Sequence of the second protein:
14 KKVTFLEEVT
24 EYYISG

This data describes a binding interaction between two proteins.

Sequence of the first protein:
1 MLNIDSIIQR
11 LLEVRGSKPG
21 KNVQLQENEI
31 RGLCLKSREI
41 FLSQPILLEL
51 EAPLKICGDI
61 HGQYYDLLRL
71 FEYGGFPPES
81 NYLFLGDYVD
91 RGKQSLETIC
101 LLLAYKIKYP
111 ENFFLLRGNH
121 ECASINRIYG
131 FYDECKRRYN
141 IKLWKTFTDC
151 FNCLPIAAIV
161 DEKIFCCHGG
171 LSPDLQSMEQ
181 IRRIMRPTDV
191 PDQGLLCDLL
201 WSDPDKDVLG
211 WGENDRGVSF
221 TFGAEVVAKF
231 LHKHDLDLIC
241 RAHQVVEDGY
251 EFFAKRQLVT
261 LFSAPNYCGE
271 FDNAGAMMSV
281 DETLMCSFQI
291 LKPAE

Contacts between the two chains:
Residue F288 in the first protein interacts with residue E21 in the second protein (closest heavy-atom distance 4.6 Å).
Residue A294 in the first protein interacts with residue Y26 in the second protein (closest heavy-atom distance 4.1 Å).
Residue T283 in the first protein interacts with residue K14 in the second protein (closest heavy-atom distance 4.4 Å).
Residue R256 in the first protein is in contact with residue F18 in the second protein (closest heavy-atom distance 3.5 Å).
Residue L284 in the first protein interacts with residue T17 in the second protein (closest heavy-atom distance 3.1 Å).
Residue M285 in the first protein interacts with residue T17 in the second protein (closest heavy-atom distance 3.4 Å).
Residue P293 in the first protein contacts residue Y26 in the second protein (closest heavy-atom distance 4.6 Å).
Residue K163 in the first protein contacts residue K14 in the second protein (closest heavy-atom distance 3.8 Å).
Residue P293 in the first protein contacts residue I27 in the second protein (closest heavy-atom distance 3.8 Å).
Residue Y250 in the first protein is in contact with residue V22 in the second protein (closest heavy-atom distance 3.1 Å).
Residue I290 in the first protein is in contact with residue V22 in the second protein (closest heavy-atom distance 4.1 Å).
Residue E295 in the first protein contacts residue S28 in the second protein (closest heavy-atom distance 3.6 Å).
Residue I290 in the first protein contacts residue T23 in the second protein (closest heavy-atom distance 2.8 Å).
Residue A294 in the first protein interacts with residue I27 in the second protein (closest heavy-atom distance 2.9 Å).
Residue Q289 in the first protein contacts residue T23 in the second protein (closest heavy-atom distance 3.3 Å).
Residue K292 in the first protein contacts residue Y25 in the second protein (closest heavy-atom distance 2.6 Å).
Residue L284 in the first protein interacts with residue V16 in the second protein (closest heavy-atom distance 3.3 Å).
Residue L238 in the first protein contacts residue F18 in the second protein (closest heavy-atom distance 4.0 Å).
Residue Y73 in the first protein contacts residue I27 in the second protein (closest heavy-atom distance 4.4 Å).
Residue E282 in the first protein contacts residue K14 in the second protein (closest heavy-atom distance 2.7 Å).
Residue E295 in the first protein is in contact with residue G29 in the second protein (closest heavy-atom distance 3.1 Å).
Residue C286 in the first protein is in contact with residue F18 in the second protein (closest heavy-atom distance 3.3 Å).
Residue F288 in the first protein contacts residue V22 in the second protein (closest heavy-atom distance 3.7 Å).
Residue K292 in the first protein is in contact with residue E24 in the second protein (closest heavy-atom distance 3.6 Å).
Residue M285 in the first protein interacts with residue L19 in the second protein (closest heavy-atom distance 4.2 Å).
Residue F288 in the first protein is in contact with residue L19 in the second protein (closest heavy-atom distance 4.9 Å).
Residue I290 in the first protein interacts with residue Y25 in the second protein (closest heavy-atom distance 2.8 Å).
Residue I164 in the first protein interacts with residue V16 in the second protein (closest heavy-atom distance 3.7 Å).
Residue Y73 in the first protein contacts residue Y26 in the second protein (closest heavy-atom distance 4.9 Å).
Residue D237 in the first protein interacts with residue K14 in the second protein (closest heavy-atom distance 4.0 Å).
Residue L238 in the first protein is in contact with residue V16 in the second protein (closest heavy-atom distance 4.2 Å).
Residue D161 in the first protein contacts residue K14 in the second protein (closest heavy-atom distance 3.9 Å).
Residue F288 in the first protein contacts residue F18 in the second protein (closest heavy-atom distance 4.3 Å).
Residue L284 in the first protein is in contact with residue K14 in the second protein (closest heavy-atom distance 3.8 Å).
Residue F288 in the first protein interacts with residue T23 in the second protein (closest heavy-atom distance 3.1 Å).
Residue K163 in the first protein is in contact with residue V16 in the second protein (closest heavy-atom distance 4.3 Å).
Residue L291 in the first protein contacts residue I27 in the second protein (closest heavy-atom distance 3.8 Å).
Residue S287 in the first protein interacts with residue L19 in the second protein (closest heavy-atom distance 3.7 Å).
Residue K292 in the first protein interacts with residue Y26 in the second protein (closest heavy-atom distance 3.2 Å).
Residue D237 in the first protein interacts with residue K15 in the second protein (closest heavy-atom distance 3.4 Å).
Residue Q289 in the first protein contacts residue Y25 in the second protein (closest heavy-atom distance 2.9 Å).
Residue R69 in the first protein is in contact with residue I27 in the second protein (closest heavy-atom distance 3.5 Å).
Residue L291 in the first protein interacts with residue Y25 in the second protein (closest heavy-atom distance 3.4 Å).
Residue K292 in the first protein contacts residue I27 in the second protein (closest heavy-atom distance 2.7 Å).
Residue M278 in the first protein interacts with residue F18 in the second protein (closest heavy-atom distance 4.8 Å).
Residue F252 in the first protein is in contact with residue F18 in the second protein (closest heavy-atom distance 3.6 Å).
Residue D237 in the first protein contacts residue V16 in the second protein (closest heavy-atom distance 3.0 Å).
Residue M285 in the first protein is in contact with residue F18 in the second protein (closest heavy-atom distance 4.5 Å).
Residue I290 in the first protein is in contact with residue E24 in the second protein (closest heavy-atom distance 3.5 Å).
Residue Y73 in the first protein interacts with residue Y25 in the second protein (closest heavy-atom distance 3.6 Å).
Residue C286 in the first protein contacts residue T17 in the second protein (closest heavy-atom distance 2.7 Å).
Residue T283 in the first protein interacts with residue K15 in the second protein (closest heavy-atom distance 3.4 Å).
Residue D66 in the first protein is in contact with residue I27 in the second protein (closest heavy-atom distance 4.3 Å).
Residue C286 in the first protein is in contact with residue L19 in the second protein (closest heavy-atom distance 2.8 Å).
Residue C286 in the first protein is in contact with residue V16 in the second protein (closest heavy-atom distance 4.1 Å).
Residue A294 in the first protein interacts with residue S28 in the second protein (closest heavy-atom distance 3.6 Å).
Residue L284 in the first protein is in contact with residue K15 in the second protein (closest heavy-atom distance 4.0 Å).
Residue A294 in the first protein is in contact with residue G29 in the second protein (closest heavy-atom distance 3.0 Å).